Sequence of the second protein:
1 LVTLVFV

This data describes a binding interaction between two proteins.

Sequence of the first protein:
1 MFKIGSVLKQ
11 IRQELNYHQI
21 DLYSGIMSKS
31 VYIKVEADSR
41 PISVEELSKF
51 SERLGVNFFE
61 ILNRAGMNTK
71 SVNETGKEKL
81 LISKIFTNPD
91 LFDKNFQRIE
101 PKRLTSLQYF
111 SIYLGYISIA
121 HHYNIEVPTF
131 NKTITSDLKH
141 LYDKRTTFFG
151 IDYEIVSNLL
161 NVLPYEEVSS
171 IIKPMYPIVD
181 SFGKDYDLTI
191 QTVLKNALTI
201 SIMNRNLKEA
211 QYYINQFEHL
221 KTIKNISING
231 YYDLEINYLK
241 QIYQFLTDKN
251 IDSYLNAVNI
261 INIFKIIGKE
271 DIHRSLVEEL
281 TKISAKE

Residue-level contacts at the interface:
Residue I82 in the first protein interacts with residue F6 in the second protein (closest heavy-atom distance 4.1 Å).
Residue T192 in the first protein interacts with residue V5 in the second protein (closest heavy-atom distance 3.6 Å).
Residue N196 in the first protein interacts with residue V2 in the second protein (closest heavy-atom distance 3.4 Å).
Residue N158 in the first protein is in contact with residue V5 in the second protein (closest heavy-atom distance 3.1 Å).
Residue G115 in the first protein is in contact with residue L4 in the second protein (closest heavy-atom distance 4.5 Å).
Residue D185 in the first protein is in contact with residue V7 in the second protein (closest heavy-atom distance 3.5 Å).
Residue L188 in the first protein contacts residue V7 in the second protein (closest heavy-atom distance 4.8 Å).
Residue T189 in the first protein interacts with residue V5 in the second protein (closest heavy-atom distance 4.3 Å).
Residue E154 in the first protein contacts residue V7 in the second protein (closest heavy-atom distance 3.3 Å).
Residue K70 in the first protein is in contact with residue V7 in the second protein (closest heavy-atom distance 3.4 Å).
Residue N158 in the first protein is in contact with residue L4 in the second protein (closest heavy-atom distance 3.3 Å).
Residue Q108 in the first protein interacts with residue V7 in the second protein (closest heavy-atom distance 4.0 Å).
Residue T192 in the first protein contacts residue T3 in the second protein (closest heavy-atom distance 4.0 Å).
Residue S111 in the first protein is in contact with residue V5 in the second protein (closest heavy-atom distance 4.0 Å).
Residue E154 in the first protein contacts residue V5 in the second protein (closest heavy-atom distance 2.9 Å).
Residue S157 in the first protein is in contact with residue V2 in the second protein (closest heavy-atom distance 4.6 Å).
Residue S111 in the first protein interacts with residue F6 in the second protein (closest heavy-atom distance 3.6 Å).
Residue L160 in the first protein contacts residue V2 in the second protein (closest heavy-atom distance 4.4 Å).
Residue N158 in the first protein interacts with residue T3 in the second protein (closest heavy-atom distance 4.7 Å).
Residue L188 in the first protein contacts residue V5 in the second protein (closest heavy-atom distance 4.3 Å).
Residue S157 in the first protein interacts with residue V5 in the second protein (closest heavy-atom distance 4.0 Å).
Residue K195 in the first protein is in contact with residue V2 in the second protein (closest heavy-atom distance 4.6 Å).
Residue T189 in the first protein is in contact with residue V7 in the second protein (closest heavy-atom distance 3.8 Å).
Residue E279 in the first protein contacts residue L1 in the second protein (closest heavy-atom distance 3.0 Å).
Residue N161 in the first protein interacts with residue V2 in the second protein (closest heavy-atom distance 3.7 Å).
Residue K79 in the first protein is in contact with residue F6 in the second protein (closest heavy-atom distance 3.8 Å).
Residue E235 in the first protein interacts with residue T3 in the second protein (closest heavy-atom distance 4.8 Å).
Residue L276 in the first protein interacts with residue L1 in the second protein (closest heavy-atom distance 3.6 Å).
Residue I272 in the first protein is in contact with residue L1 in the second protein (closest heavy-atom distance 4.5 Å).
Residue N196 in the first protein interacts with residue T3 in the second protein (closest heavy-atom distance 2.8 Å).
Residue E154 in the first protein is in contact with residue F6 in the second protein (closest heavy-atom distance 3.0 Å).
Residue I112 in the first protein is in contact with residue F6 in the second protein (closest heavy-atom distance 4.5 Å).
Residue S275 in the first protein interacts with residue L1 in the second protein (closest heavy-atom distance 3.3 Å).
Residue K79 in the first protein is in contact with residue V7 in the second protein (closest heavy-atom distance 2.6 Å).
Residue T199 in the first protein contacts residue V2 in the second protein (closest heavy-atom distance 3.9 Å).
Residue Y232 in the first protein is in contact with residue V5 in the second protein (closest heavy-atom distance 4.0 Å).
Residue K195 in the first protein is in contact with residue T3 in the second protein (closest heavy-atom distance 3.3 Å).
Residue T199 in the first protein interacts with residue L1 in the second protein (closest heavy-atom distance 2.9 Å).
Residue L239 in the first protein is in contact with residue L1 in the second protein (closest heavy-atom distance 4.6 Å).
Residue N161 in the first protein interacts with residue L4 in the second protein (closest heavy-atom distance 3.5 Å).
Residue N158 in the first protein contacts residue F6 in the second protein (closest heavy-atom distance 4.0 Å).
Residue E279 in the first protein is in contact with residue V2 in the second protein (closest heavy-atom distance 4.5 Å).
Residue Y232 in the first protein contacts residue T3 in the second protein (closest heavy-atom distance 4.3 Å).
Residue K70 in the first protein is in contact with residue F6 in the second protein (closest heavy-atom distance 3.7 Å).
Residue G115 in the first protein contacts residue F6 in the second protein (closest heavy-atom distance 3.7 Å).
Residue E235 in the first protein is in contact with residue L1 in the second protein (closest heavy-atom distance 2.8 Å).
Residue S157 in the first protein interacts with residue T3 in the second protein (closest heavy-atom distance 4.3 Å).
Residue K195 in the first protein contacts residue L1 in the second protein (closest heavy-atom distance 2.9 Å).
Residue I200 in the first protein interacts with residue V2 in the second protein (closest heavy-atom distance 3.7 Å).
Residue S118 in the first protein interacts with residue L4 in the second protein (closest heavy-atom distance 3.4 Å).
Residue N196 in the first protein contacts residue L1 in the second protein (closest heavy-atom distance 3.4 Å).